Contacts between the two chains:
Residue D489 in protein 2 contacts residue G151 in protein 1 (closest heavy-atom distance 3.6 Å).
Residue R492 in protein 2 is in contact with residue I150 in protein 1 (closest heavy-atom distance 2.9 Å).
Residue E699 in protein 2 contacts residue P128 in protein 1 (closest heavy-atom distance 3.4 Å).
Residue P585 in protein 2 interacts with residue V135 in protein 1 (closest heavy-atom distance 3.3 Å).
Residue E706 in protein 2 interacts with residue R121 in protein 1 (closest heavy-atom distance 2.9 Å).
Residue E713 in protein 2 contacts residue R121 in protein 1 (closest heavy-atom distance 3.5 Å).
Residue S462 in protein 2 interacts with residue H152 in protein 1 (closest heavy-atom distance 3.3 Å).
Residue E706 in protein 2 is in contact with residue T122 in protein 1 (closest heavy-atom distance 3.0 Å).
Residue Q758 in protein 2 contacts residue N118 in protein 1 (closest heavy-atom distance 3.6 Å).
Residue G485 in protein 2 contacts residue G151 in protein 1 (closest heavy-atom distance 3.7 Å).
Residue F934 in protein 2 is in contact with residue E103 in protein 1 (closest heavy-atom distance 3.6 Å).
Residue T701 in protein 2 contacts residue I125 in protein 1 (closest heavy-atom distance 3.2 Å).
Residue L583 in protein 2 is in contact with residue Y137 in protein 1 (closest heavy-atom distance 3.2 Å).
Residue T703 in protein 2 contacts residue T122 in protein 1 (closest heavy-atom distance 3.7 Å).
Residue I19 in protein 2 is in contact with residue Y144 in protein 1 (closest heavy-atom distance 3.8 Å).
Residue H106 in protein 2 is in contact with residue Y144 in protein 1 (closest heavy-atom distance 2.7 Å).
Residue H589 in protein 2 is in contact with residue P134 in protein 1 (closest heavy-atom distance 3.6 Å).
Residue D760 in protein 2 interacts with residue T119 in protein 1 (closest heavy-atom distance 3.6 Å).
Residue D760 in protein 2 contacts residue K117 in protein 1 (closest heavy-atom distance 2.8 Å).
Residue L488 in protein 2 is in contact with residue I150 in protein 1 (closest heavy-atom distance 3.7 Å).
Residue E586 in protein 2 is in contact with residue Y137 in protein 1 (closest heavy-atom distance 3.6 Å).
Residue I458 in protein 2 interacts with residue H152 in protein 1 (closest heavy-atom distance 3.6 Å).
Residue T701 in protein 2 is in contact with residue I126 in protein 1 (closest heavy-atom distance 2.8 Å).
Residue R492 in protein 2 contacts residue G153 in protein 1 (closest heavy-atom distance 3.6 Å).
Residue K16 in protein 2 interacts with residue Y144 in protein 1 (closest heavy-atom distance 3.7 Å).
Residue I19 in protein 2 interacts with residue D143 in protein 1 (closest heavy-atom distance 3.5 Å).
Residue R492 in protein 2 contacts residue H152 in protein 1 (closest heavy-atom distance 3.5 Å).
Residue S937 in protein 2 is in contact with residue Q96 in protein 1 (closest heavy-atom distance 2.8 Å).
Residue H106 in protein 2 is in contact with residue I142 in protein 1 (closest heavy-atom distance 3.6 Å).
Residue K12 in protein 2 interacts with residue D148 in protein 1 (closest heavy-atom distance 3.0 Å).
Residue H945 in protein 2 interacts with residue S89 in protein 1 (closest heavy-atom distance 3.4 Å).
Residue T703 in protein 2 contacts residue H123 in protein 1 (closest heavy-atom distance 3.5 Å).
Residue H589 in protein 2 interacts with residue E132 in protein 1 (closest heavy-atom distance 3.2 Å).
Residue T709 in protein 2 contacts residue R121 in protein 1 (closest heavy-atom distance 3.4 Å).
Residue N600 in protein 2 contacts residue I125 in protein 1 (closest heavy-atom distance 3.4 Å).
Residue D99 in protein 2 interacts with residue R139 in protein 1 (closest heavy-atom distance 2.8 Å).
Residue I19 in protein 2 is in contact with residue I146 in protein 1 (closest heavy-atom distance 3.8 Å).
Residue R492 in protein 2 is in contact with residue L147 in protein 1 (closest heavy-atom distance 2.9 Å).
Residue H700 in protein 2 interacts with residue P128 in protein 1 (closest heavy-atom distance 3.6 Å).
Residue H700 in protein 2 contacts residue A127 in protein 1 (closest heavy-atom distance 3.6 Å).
Residue D489 in protein 2 is in contact with residue H152 in protein 1 (closest heavy-atom distance 2.8 Å).
Residue T701 in protein 2 contacts residue K124 in protein 1 (closest heavy-atom distance 3.5 Å).
Residue F702 in protein 2 contacts residue K124 in protein 1 (closest heavy-atom distance 3.4 Å).
Residue R23 in protein 2 interacts with residue K140 in protein 1 (closest heavy-atom distance 3.0 Å).
Residue T703 in protein 2 is in contact with residue K124 in protein 1 (closest heavy-atom distance 2.9 Å).
Residue L20 in protein 2 contacts residue Y144 in protein 1 (closest heavy-atom distance 3.4 Å).
Residue R30 in protein 2 interacts with residue Y137 in protein 1 (closest heavy-atom distance 3.5 Å).
Residue R588 in protein 2 contacts residue E132 in protein 1 (closest heavy-atom distance 2.8 Å).
Residue K12 in protein 2 interacts with residue V154 in protein 1 (closest heavy-atom distance 3.1 Å).
Residue D941 in protein 2 contacts residue H93 in protein 1 (closest heavy-atom distance 2.9 Å).
Residue Y707 in protein 2 contacts residue I125 in protein 1 (closest heavy-atom distance 3.4 Å).
Residue W698 in protein 2 interacts with residue E132 in protein 1 (closest heavy-atom distance 3.0 Å).
Residue D941 in protein 2 interacts with residue Q96 in protein 1 (closest heavy-atom distance 3.8 Å).
Residue K12 in protein 2 contacts residue Y144 in protein 1 (closest heavy-atom distance 3.2 Å).
Residue H700 in protein 2 interacts with residue I126 in protein 1 (closest heavy-atom distance 3.5 Å).
Residue E15 in protein 2 contacts residue V154 in protein 1 (closest heavy-atom distance 3.5 Å).
Residue D941 in protein 2 interacts with residue N92 in protein 1 (closest heavy-atom distance 3.1 Å).
Residue D99 in protein 2 interacts with residue Y137 in protein 1 (closest heavy-atom distance 3.7 Å).
Residue F702 in protein 2 interacts with residue I125 in protein 1 (closest heavy-atom distance 3.6 Å).
Residue F95 in protein 2 interacts with residue R139 in protein 1 (closest heavy-atom distance 3.5 Å).

The following describes two proteins that form a bound complex.

Sequence of protein 2:
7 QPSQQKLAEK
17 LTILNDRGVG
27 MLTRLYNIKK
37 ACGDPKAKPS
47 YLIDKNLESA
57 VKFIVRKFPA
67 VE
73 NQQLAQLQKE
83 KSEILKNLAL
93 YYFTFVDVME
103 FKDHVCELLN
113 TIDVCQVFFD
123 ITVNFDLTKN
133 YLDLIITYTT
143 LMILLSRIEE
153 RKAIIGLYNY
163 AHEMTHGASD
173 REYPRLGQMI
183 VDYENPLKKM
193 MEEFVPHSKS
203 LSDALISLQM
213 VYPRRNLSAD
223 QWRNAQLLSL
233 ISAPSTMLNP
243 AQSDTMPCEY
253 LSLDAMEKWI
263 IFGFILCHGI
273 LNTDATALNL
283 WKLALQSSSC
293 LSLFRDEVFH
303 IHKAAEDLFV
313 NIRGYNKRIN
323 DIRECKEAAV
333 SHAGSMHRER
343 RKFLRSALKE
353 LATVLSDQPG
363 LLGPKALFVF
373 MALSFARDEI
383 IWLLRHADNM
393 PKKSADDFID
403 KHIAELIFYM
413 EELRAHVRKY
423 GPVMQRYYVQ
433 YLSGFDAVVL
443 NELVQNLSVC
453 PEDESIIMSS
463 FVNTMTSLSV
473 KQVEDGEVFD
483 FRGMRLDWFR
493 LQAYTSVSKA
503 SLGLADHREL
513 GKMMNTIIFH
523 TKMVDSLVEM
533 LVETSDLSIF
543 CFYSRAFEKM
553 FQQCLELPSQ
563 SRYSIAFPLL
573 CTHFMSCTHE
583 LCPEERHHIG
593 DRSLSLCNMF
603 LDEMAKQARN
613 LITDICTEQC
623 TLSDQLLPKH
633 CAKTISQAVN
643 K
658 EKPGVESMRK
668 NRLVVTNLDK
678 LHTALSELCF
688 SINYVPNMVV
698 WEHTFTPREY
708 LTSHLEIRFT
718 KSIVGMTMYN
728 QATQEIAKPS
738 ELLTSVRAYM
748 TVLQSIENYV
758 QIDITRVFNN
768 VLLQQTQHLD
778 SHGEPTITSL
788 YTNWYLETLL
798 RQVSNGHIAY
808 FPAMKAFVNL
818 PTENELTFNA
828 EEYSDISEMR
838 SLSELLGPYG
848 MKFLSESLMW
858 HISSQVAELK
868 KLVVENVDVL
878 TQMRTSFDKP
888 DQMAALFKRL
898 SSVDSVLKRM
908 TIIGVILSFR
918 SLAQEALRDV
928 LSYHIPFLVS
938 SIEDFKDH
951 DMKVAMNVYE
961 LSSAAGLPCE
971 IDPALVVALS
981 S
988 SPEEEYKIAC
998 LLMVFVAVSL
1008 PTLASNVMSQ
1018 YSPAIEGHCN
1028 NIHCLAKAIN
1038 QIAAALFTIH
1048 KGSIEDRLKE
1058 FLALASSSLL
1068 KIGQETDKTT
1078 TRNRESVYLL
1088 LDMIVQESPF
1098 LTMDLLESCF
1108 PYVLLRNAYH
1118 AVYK

Sequence of protein 1:
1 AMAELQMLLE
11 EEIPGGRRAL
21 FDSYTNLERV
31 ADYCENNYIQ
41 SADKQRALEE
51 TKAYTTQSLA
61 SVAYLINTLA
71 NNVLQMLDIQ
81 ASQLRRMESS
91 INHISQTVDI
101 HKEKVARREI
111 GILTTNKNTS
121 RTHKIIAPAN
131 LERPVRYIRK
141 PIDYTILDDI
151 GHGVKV